Contacts between the two chains:
Residue V229 in chain A contacts residue H41 in chain B (closest heavy-atom distance 3.5 Å).
Residue W242 in chain A interacts with residue V39 in chain B (closest heavy-atom distance 4.4 Å).
Residue K244 in chain A is in contact with residue T34 in chain B (closest heavy-atom distance 3.5 Å).
Residue G243 in chain A contacts residue A32 in chain B (closest heavy-atom distance 4.4 Å).
Residue I218 in chain A contacts residue T51 in chain B (closest heavy-atom distance 3.6 Å).
Residue F215 in chain A is in contact with residue M48 in chain B (closest heavy-atom distance 3.8 Å).
Residue N209 in chain A interacts with residue I54 in chain B (closest heavy-atom distance 3.5 Å).
Residue W242 in chain A contacts residue A32 in chain B (closest heavy-atom distance 4.6 Å).
Residue N211 in chain A interacts with residue V50 in chain B (closest heavy-atom distance 3.1 Å).
Residue R205 in chain A interacts with residue Y53 in chain B (closest heavy-atom distance 3.6 Å).
Residue W242 in chain A interacts with residue M40 in chain B (closest heavy-atom distance 3.6 Å).
Residue T214 in chain A is in contact with residue T51 in chain B (closest heavy-atom distance 3.7 Å).
Residue N211 in chain A is in contact with residue I54 in chain B (closest heavy-atom distance 3.3 Å).
Residue M247 in chain A is in contact with residue M48 in chain B (closest heavy-atom distance 4.4 Å).
Residue N211 in chain A interacts with residue E52 in chain B (closest heavy-atom distance 3.5 Å).
Residue V251 in chain A is in contact with residue T51 in chain B (closest heavy-atom distance 4.0 Å).
Residue W242 in chain A is in contact with residue R38 in chain B (closest heavy-atom distance 3.3 Å).
Residue F245 in chain A interacts with residue T34 in chain B (closest heavy-atom distance 3.7 Å).
Residue K249 in chain A interacts with residue Y53 in chain B (closest heavy-atom distance 4.6 Å).
Residue I226 in chain A contacts residue L47 in chain B (closest heavy-atom distance 3.3 Å).
Residue I218 in chain A is in contact with residue V50 in chain B (closest heavy-atom distance 4.5 Å).
Residue F215 in chain A contacts residue R44 in chain B (closest heavy-atom distance 4.6 Å).
Residue R250 in chain A contacts residue M48 in chain B (closest heavy-atom distance 3.1 Å).
Residue I226 in chain A contacts residue Q43 in chain B (closest heavy-atom distance 4.2 Å).
Residue K244 in chain A interacts with residue V33 in chain B (closest heavy-atom distance 3.9 Å).
Residue M247 in chain A contacts residue R37 in chain B (closest heavy-atom distance 3.2 Å).
Residue K244 in chain A interacts with residue R35 in chain B (closest heavy-atom distance 3.9 Å).
Residue M247 in chain A contacts residue M40 in chain B (closest heavy-atom distance 4.5 Å).
Residue F245 in chain A interacts with residue R35 in chain B (closest heavy-atom distance 3.5 Å).
Residue F215 in chain A contacts residue L47 in chain B (closest heavy-atom distance 3.6 Å).
Residue G243 in chain A contacts residue V33 in chain B (closest heavy-atom distance 4.6 Å).
Residue K67 in chain A is in contact with residue K31 in chain B (closest heavy-atom distance 3.3 Å).
Residue L230 in chain A is in contact with residue R44 in chain B (closest heavy-atom distance 3.6 Å).
Residue F245 in chain A interacts with residue R37 in chain B (closest heavy-atom distance 3.5 Å).
Residue N211 in chain A is in contact with residue T51 in chain B (closest heavy-atom distance 3.9 Å).
Residue L69 in chain A interacts with residue K31 in chain B (closest heavy-atom distance 4.1 Å).
Residue V229 in chain A interacts with residue R44 in chain B (closest heavy-atom distance 3.5 Å).
Residue R73 in chain A is in contact with residue A32 in chain B (closest heavy-atom distance 3.1 Å).
Residue N208 in chain A interacts with residue P56 in chain B (closest heavy-atom distance 3.2 Å).
Residue Q210 in chain A interacts with residue I54 in chain B (closest heavy-atom distance 3.2 Å).
Residue N209 in chain A is in contact with residue Y53 in chain B (closest heavy-atom distance 3.7 Å).
Residue R73 in chain A interacts with residue V33 in chain B (closest heavy-atom distance 3.8 Å).
Residue I72 in chain A contacts residue V33 in chain B (closest heavy-atom distance 4.2 Å).
Residue D234 in chain A is in contact with residue R44 in chain B (closest heavy-atom distance 2.9 Å).
Residue W242 in chain A contacts residue R44 in chain B (closest heavy-atom distance 3.4 Å).
Residue R250 in chain A is in contact with residue T51 in chain B (closest heavy-atom distance 2.8 Å).
Residue W213 in chain A contacts residue T51 in chain B (closest heavy-atom distance 3.5 Å).
Residue Q210 in chain A interacts with residue P56 in chain B (closest heavy-atom distance 3.5 Å).
Residue V229 in chain A is in contact with residue Q43 in chain B (closest heavy-atom distance 3.1 Å).
Residue Y241 in chain A contacts residue R44 in chain B (closest heavy-atom distance 4.5 Å).
Residue F245 in chain A interacts with residue H36 in chain B (closest heavy-atom distance 3.4 Å).
Residue L230 in chain A contacts residue L47 in chain B (closest heavy-atom distance 4.3 Å).
Residue W242 in chain A is in contact with residue R37 in chain B (closest heavy-atom distance 4.4 Å).
Residue R250 in chain A interacts with residue E52 in chain B (closest heavy-atom distance 4.2 Å).
Residue V251 in chain A contacts residue Y53 in chain B (closest heavy-atom distance 4.4 Å).
Residue L69 in chain A contacts residue V33 in chain B (closest heavy-atom distance 3.9 Å).
Residue N208 in chain A is in contact with residue Y53 in chain B (closest heavy-atom distance 3.8 Å).
Residue I218 in chain A contacts residue L47 in chain B (closest heavy-atom distance 3.6 Å).
Residue W213 in chain A interacts with residue V50 in chain B (closest heavy-atom distance 4.2 Å).
Residue F215 in chain A interacts with residue T51 in chain B (closest heavy-atom distance 3.9 Å).

Sequence of chain A:
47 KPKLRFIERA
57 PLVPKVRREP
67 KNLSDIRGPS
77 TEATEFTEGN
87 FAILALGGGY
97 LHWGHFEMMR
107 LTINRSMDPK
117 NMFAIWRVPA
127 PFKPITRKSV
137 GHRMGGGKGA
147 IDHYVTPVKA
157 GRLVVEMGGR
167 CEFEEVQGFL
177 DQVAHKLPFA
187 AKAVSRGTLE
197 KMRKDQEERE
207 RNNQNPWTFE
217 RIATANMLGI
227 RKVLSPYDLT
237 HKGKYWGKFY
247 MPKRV

Sequence of chain B:
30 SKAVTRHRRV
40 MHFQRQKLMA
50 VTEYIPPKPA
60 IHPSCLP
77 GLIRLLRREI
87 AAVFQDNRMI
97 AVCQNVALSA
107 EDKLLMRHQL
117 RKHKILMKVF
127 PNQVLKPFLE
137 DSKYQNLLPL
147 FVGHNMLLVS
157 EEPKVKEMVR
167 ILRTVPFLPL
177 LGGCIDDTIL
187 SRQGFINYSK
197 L

This data describes a binding interaction between two proteins.